Sequence of protein 1:
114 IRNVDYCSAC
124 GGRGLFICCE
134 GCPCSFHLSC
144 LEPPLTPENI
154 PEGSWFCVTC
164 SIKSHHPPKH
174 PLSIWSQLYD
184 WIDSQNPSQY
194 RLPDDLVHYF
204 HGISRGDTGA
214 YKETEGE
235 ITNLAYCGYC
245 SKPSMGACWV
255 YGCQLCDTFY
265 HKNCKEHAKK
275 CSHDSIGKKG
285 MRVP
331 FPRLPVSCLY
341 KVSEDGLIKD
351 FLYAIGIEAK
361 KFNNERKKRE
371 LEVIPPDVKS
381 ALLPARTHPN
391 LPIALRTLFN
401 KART

Sequence of protein 2:
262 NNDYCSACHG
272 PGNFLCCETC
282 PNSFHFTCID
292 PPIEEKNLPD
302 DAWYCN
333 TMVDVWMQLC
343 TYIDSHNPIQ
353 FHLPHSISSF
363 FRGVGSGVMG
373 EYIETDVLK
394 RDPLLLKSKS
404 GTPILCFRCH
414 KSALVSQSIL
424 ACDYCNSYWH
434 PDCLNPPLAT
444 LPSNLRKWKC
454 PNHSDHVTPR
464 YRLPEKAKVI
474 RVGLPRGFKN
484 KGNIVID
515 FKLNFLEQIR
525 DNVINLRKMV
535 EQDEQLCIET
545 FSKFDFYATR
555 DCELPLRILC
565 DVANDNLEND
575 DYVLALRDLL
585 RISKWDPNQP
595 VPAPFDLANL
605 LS

Contacts between the two chains:
Residue K471 in protein 2 interacts with residue L339 in protein 1 (closest heavy-atom distance 3.8 Å).
Residue V488 in protein 2 contacts residue V342 in protein 1 (closest heavy-atom distance 3.1 Å).
Residue V577 in protein 2 contacts residue L395 in protein 1 (closest heavy-atom distance 3.5 Å).
Residue R581 in protein 2 interacts with residue L382 in protein 1 (closest heavy-atom distance 3.6 Å).
Residue R581 in protein 2 is in contact with residue L395 in protein 1 (closest heavy-atom distance 3.8 Å).
Residue N486 in protein 2 is in contact with residue L339 in protein 1 (closest heavy-atom distance 3.1 Å).
Residue L584 in protein 2 contacts residue A381 in protein 1 (closest heavy-atom distance 3.7 Å).
Residue W589 in protein 2 interacts with residue S380 in protein 1 (closest heavy-atom distance 3.6 Å).
Residue R474 in protein 2 is in contact with residue Q180 in protein 1 (closest heavy-atom distance 3.2 Å).
Residue D574 in protein 2 contacts residue P392 in protein 1 (closest heavy-atom distance 3.6 Å).
Residue V595 in protein 2 contacts residue S380 in protein 1 (closest heavy-atom distance 3.4 Å).
Residue D569 in protein 2 interacts with residue R403 in protein 1 (closest heavy-atom distance 3.8 Å).
Residue D582 in protein 2 is in contact with residue R386 in protein 1 (closest heavy-atom distance 3.4 Å).
Residue R581 in protein 2 is in contact with residue L391 in protein 1 (closest heavy-atom distance 3.8 Å).
Residue R479 in protein 2 contacts residue Y353 in protein 1 (closest heavy-atom distance 3.6 Å).
Residue V475 in protein 2 is in contact with residue L175 in protein 1 (closest heavy-atom distance 3.1 Å).
Residue V472 in protein 2 is in contact with residue L339 in protein 1 (closest heavy-atom distance 3.4 Å).
Residue D490 in protein 2 contacts residue K341 in protein 1 (closest heavy-atom distance 3.2 Å).
Residue L578 in protein 2 contacts residue R386 in protein 1 (closest heavy-atom distance 3.6 Å).
Residue L584 in protein 2 is in contact with residue F399 in protein 1 (closest heavy-atom distance 3.7 Å).
Residue D490 in protein 2 interacts with residue V342 in protein 1 (closest heavy-atom distance 2.8 Å).
Residue L466 in protein 2 contacts residue L339 in protein 1 (closest heavy-atom distance 3.7 Å).
Residue F481 in protein 2 contacts residue Y340 in protein 1 (closest heavy-atom distance 3.5 Å).
Residue I473 in protein 2 is in contact with residue L339 in protein 1 (closest heavy-atom distance 2.9 Å).
Residue L571 in protein 2 is in contact with residue F399 in protein 1 (closest heavy-atom distance 3.8 Å).
Residue I473 in protein 2 interacts with residue K341 in protein 1 (closest heavy-atom distance 3.0 Å).
Residue L571 in protein 2 interacts with residue R396 in protein 1 (closest heavy-atom distance 2.9 Å).
Residue V488 in protein 2 interacts with residue K341 in protein 1 (closest heavy-atom distance 3.8 Å).
Residue G476 in protein 2 contacts residue I177 in protein 1 (closest heavy-atom distance 3.5 Å).
Residue L571 in protein 2 contacts residue R403 in protein 1 (closest heavy-atom distance 3.2 Å).
Residue I487 in protein 2 is in contact with residue Y340 in protein 1 (closest heavy-atom distance 3.0 Å).
Residue G476 in protein 2 contacts residue L175 in protein 1 (closest heavy-atom distance 3.7 Å).
Residue I473 in protein 2 interacts with residue Y340 in protein 1 (closest heavy-atom distance 3.5 Å).
Residue L466 in protein 2 interacts with residue V336 in protein 1 (closest heavy-atom distance 3.6 Å).
Residue R585 in protein 2 interacts with residue L382 in protein 1 (closest heavy-atom distance 2.6 Å).
Residue L580 in protein 2 contacts residue F399 in protein 1 (closest heavy-atom distance 3.6 Å).
Residue A579 in protein 2 is in contact with residue R386 in protein 1 (closest heavy-atom distance 3.8 Å).
Residue G476 in protein 2 interacts with residue S176 in protein 1 (closest heavy-atom distance 3.3 Å).
Residue P467 in protein 2 contacts residue L334 in protein 1 (closest heavy-atom distance 3.8 Å).
Residue V475 in protein 2 contacts residue Y340 in protein 1 (closest heavy-atom distance 3.6 Å).
Residue R479 in protein 2 is in contact with residue D350 in protein 1 (closest heavy-atom distance 3.1 Å).
Residue V595 in protein 2 contacts residue A402 in protein 1 (closest heavy-atom distance 3.2 Å).
Residue V595 in protein 2 is in contact with residue L398 in protein 1 (closest heavy-atom distance 3.6 Å).
Residue P467 in protein 2 contacts residue S337 in protein 1 (closest heavy-atom distance 3.7 Å).
Residue P598 in protein 2 contacts residue R403 in protein 1 (closest heavy-atom distance 3.6 Å).
Residue N486 in protein 2 contacts residue C338 in protein 1 (closest heavy-atom distance 3.8 Å).
Residue V488 in protein 2 interacts with residue Y340 in protein 1 (closest heavy-atom distance 2.7 Å).
Residue R474 in protein 2 is in contact with residue L175 in protein 1 (closest heavy-atom distance 3.3 Å).
Residue A470 in protein 2 contacts residue S337 in protein 1 (closest heavy-atom distance 3.2 Å).
Residue K471 in protein 2 contacts residue C338 in protein 1 (closest heavy-atom distance 3.4 Å).
Residue R581 in protein 2 is in contact with residue P384 in protein 1 (closest heavy-atom distance 2.5 Å).
Residue E572 in protein 2 is in contact with residue R396 in protein 1 (closest heavy-atom distance 3.6 Å).
Residue G480 in protein 2 interacts with residue D350 in protein 1 (closest heavy-atom distance 3.5 Å).
Residue Y464 in protein 2 interacts with residue V336 in protein 1 (closest heavy-atom distance 3.5 Å).
Residue N486 in protein 2 is in contact with residue Y340 in protein 1 (closest heavy-atom distance 3.0 Å).
Residue V475 in protein 2 interacts with residue K341 in protein 1 (closest heavy-atom distance 3.1 Å).
Residue R479 in protein 2 contacts residue K349 in protein 1 (closest heavy-atom distance 3.8 Å).
Residue P478 in protein 2 is in contact with residue I177 in protein 1 (closest heavy-atom distance 3.8 Å).
Residue I487 in protein 2 contacts residue V342 in protein 1 (closest heavy-atom distance 3.7 Å).
Residue R465 in protein 2 interacts with residue V336 in protein 1 (closest heavy-atom distance 3.8 Å).

This data describes a binding interaction between two proteins.